Sequence of chain B:
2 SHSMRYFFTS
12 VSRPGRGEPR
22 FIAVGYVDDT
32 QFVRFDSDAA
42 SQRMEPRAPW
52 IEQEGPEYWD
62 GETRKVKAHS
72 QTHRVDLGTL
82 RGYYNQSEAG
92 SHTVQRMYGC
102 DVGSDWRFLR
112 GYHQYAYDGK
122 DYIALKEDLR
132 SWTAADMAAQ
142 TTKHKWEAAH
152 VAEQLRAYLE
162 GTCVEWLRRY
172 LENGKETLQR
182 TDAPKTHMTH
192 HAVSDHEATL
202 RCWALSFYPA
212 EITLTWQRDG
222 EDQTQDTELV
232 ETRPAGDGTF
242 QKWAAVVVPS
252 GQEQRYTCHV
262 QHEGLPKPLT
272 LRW

Sequence of chain A:
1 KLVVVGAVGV

Contacts between the two chains:
Residue K66 in chain B is in contact with residue L2 in chain A (closest heavy-atom distance 2.8 Å).
Residue W147 in chain B is in contact with residue G9 in chain A (closest heavy-atom distance 3.0 Å).
Residue H70 in chain B interacts with residue V3 in chain A (closest heavy-atom distance 3.7 Å).
Residue M45 in chain B is in contact with residue L2 in chain A (closest heavy-atom distance 3.5 Å).
Residue M5 in chain B contacts residue K1 in chain A (closest heavy-atom distance 3.8 Å).
Residue E63 in chain B is in contact with residue K1 in chain A (closest heavy-atom distance 3.5 Å).
Residue Y99 in chain B contacts residue V3 in chain A (closest heavy-atom distance 3.1 Å).
Residue W147 in chain B interacts with residue V10 in chain A (closest heavy-atom distance 4.0 Å).
Residue T163 in chain B contacts residue L2 in chain A (closest heavy-atom distance 5.0 Å).
Residue T73 in chain B interacts with residue V8 in chain A (closest heavy-atom distance 4.6 Å).
Residue Y99 in chain B is in contact with residue L2 in chain A (closest heavy-atom distance 3.3 Å).
Residue L81 in chain B is in contact with residue V10 in chain A (closest heavy-atom distance 3.8 Å).
Residue F33 in chain B contacts residue K1 in chain A (closest heavy-atom distance 4.8 Å).
Residue D77 in chain B interacts with residue G9 in chain A (closest heavy-atom distance 3.3 Å).
Residue K66 in chain B interacts with residue K1 in chain A (closest heavy-atom distance 3.4 Å).
Residue V67 in chain B interacts with residue L2 in chain A (closest heavy-atom distance 3.7 Å).
Residue K146 in chain B contacts residue G9 in chain A (closest heavy-atom distance 3.9 Å).
Residue Y116 in chain B contacts residue V10 in chain A (closest heavy-atom distance 3.7 Å).
Residue Y84 in chain B interacts with residue V10 in chain A (closest heavy-atom distance 2.9 Å).
Residue K146 in chain B is in contact with residue V10 in chain A (closest heavy-atom distance 2.8 Å).
Residue F9 in chain B is in contact with residue L2 in chain A (closest heavy-atom distance 3.7 Å).
Residue T80 in chain B is in contact with residue V10 in chain A (closest heavy-atom distance 3.5 Å).
Residue W167 in chain B is in contact with residue K1 in chain A (closest heavy-atom distance 3.3 Å).
Residue T143 in chain B interacts with residue G9 in chain A (closest heavy-atom distance 4.9 Å).
Residue T163 in chain B is in contact with residue K1 in chain A (closest heavy-atom distance 4.1 Å).
Residue Y7 in chain B is in contact with residue L2 in chain A (closest heavy-atom distance 3.5 Å).
Residue A150 in chain B contacts residue V8 in chain A (closest heavy-atom distance 4.3 Å).
Residue Y123 in chain B is in contact with residue V10 in chain A (closest heavy-atom distance 4.1 Å).
Residue K66 in chain B contacts residue V4 in chain A (closest heavy-atom distance 3.6 Å).
Residue W147 in chain B interacts with residue V8 in chain A (closest heavy-atom distance 3.4 Å).
Residue Y7 in chain B is in contact with residue K1 in chain A (closest heavy-atom distance 2.8 Å).
Residue Y159 in chain B interacts with residue L2 in chain A (closest heavy-atom distance 3.8 Å).
Residue K66 in chain B is in contact with residue V3 in chain A (closest heavy-atom distance 3.4 Å).
Residue R97 in chain B contacts residue A7 in chain A (closest heavy-atom distance 4.5 Å).
Residue Y59 in chain B contacts residue K1 in chain A (closest heavy-atom distance 4.3 Å).
Residue T73 in chain B contacts residue G9 in chain A (closest heavy-atom distance 4.6 Å).
Residue D77 in chain B interacts with residue V10 in chain A (closest heavy-atom distance 3.0 Å).
Residue V152 in chain B contacts residue V8 in chain A (closest heavy-atom distance 3.6 Å).
Residue E63 in chain B interacts with residue L2 in chain A (closest heavy-atom distance 2.9 Å).
Residue T73 in chain B contacts residue A7 in chain A (closest heavy-atom distance 3.7 Å).
Residue Y159 in chain B interacts with residue V3 in chain A (closest heavy-atom distance 3.5 Å).
Residue Q155 in chain B interacts with residue G6 in chain A (closest heavy-atom distance 4.7 Å).
Residue L156 in chain B is in contact with residue V3 in chain A (closest heavy-atom distance 4.2 Å).
Residue Q155 in chain B is in contact with residue V5 in chain A (closest heavy-atom distance 3.3 Å).
Residue Y159 in chain B interacts with residue K1 in chain A (closest heavy-atom distance 2.6 Å).
Residue Q155 in chain B contacts residue V8 in chain A (closest heavy-atom distance 4.3 Å).
Residue T142 in chain B is in contact with residue V10 in chain A (closest heavy-atom distance 5.0 Å).
Residue T143 in chain B interacts with residue V10 in chain A (closest heavy-atom distance 2.6 Å).
Residue Y171 in chain B contacts residue K1 in chain A (closest heavy-atom distance 2.8 Å).
Residue H70 in chain B interacts with residue L2 in chain A (closest heavy-atom distance 4.2 Å).

This data describes a binding interaction between two proteins.